Contacts between the two chains:
Residue A152 in protein 2 is in contact with residue L12 in protein 1 (closest heavy-atom distance 4.5 Å).
Residue M306 in protein 2 interacts with residue T6 in protein 1 (closest heavy-atom distance 4.6 Å).
Residue I380 in protein 2 contacts residue L9 in protein 1 (closest heavy-atom distance 4.7 Å).
Residue H302 in protein 2 contacts residue C7 in protein 1 (closest heavy-atom distance 4.1 Å).
Residue F356 in protein 2 contacts residue S5 in protein 1 (closest heavy-atom distance 3.8 Å).
Residue H302 in protein 2 interacts with residue C1 in protein 1 (closest heavy-atom distance 4.1 Å).
Residue V305 in protein 2 interacts with residue T6 in protein 1 (closest heavy-atom distance 3.5 Å).
Residue H381 in protein 2 is in contact with residue L9 in protein 1 (closest heavy-atom distance 4.3 Å).
Residue A145 in protein 2 is in contact with residue E15 in protein 1 (closest heavy-atom distance 3.3 Å).
Residue H377 in protein 2 contacts residue L12 in protein 1 (closest heavy-atom distance 3.7 Å).
Residue W361 in protein 2 is in contact with residue N3 in protein 1 (closest heavy-atom distance 3.0 Å).
Residue F356 in protein 2 interacts with residue T6 in protein 1 (closest heavy-atom distance 4.5 Å).
Residue F359 in protein 2 contacts residue S5 in protein 1 (closest heavy-atom distance 2.3 Å).
Residue S292 in protein 2 interacts with residue Q14 in protein 1 (closest heavy-atom distance 3.9 Å).
Residue E294 in protein 2 contacts residue C1 in protein 1 (closest heavy-atom distance 4.7 Å).
Residue T138 in protein 2 interacts with residue L19 in protein 1 (closest heavy-atom distance 4.3 Å).
Residue I198 in protein 2 interacts with residue L9 in protein 1 (closest heavy-atom distance 3.9 Å).
Residue Y234 in protein 2 contacts residue T6 in protein 1 (closest heavy-atom distance 3.7 Å).
Residue L142 in protein 2 contacts residue L19 in protein 1 (closest heavy-atom distance 3.7 Å).
Residue L291 in protein 2 is in contact with residue Q14 in protein 1 (closest heavy-atom distance 4.1 Å).
Residue V293 in protein 2 contacts residue K11 in protein 1 (closest heavy-atom distance 3.8 Å).
Residue V205 in protein 2 contacts residue H17 in protein 1 (closest heavy-atom distance 3.8 Å).
Residue R362 in protein 2 contacts residue K11 in protein 1 (closest heavy-atom distance 3.6 Å).
Residue H381 in protein 2 is in contact with residue L12 in protein 1 (closest heavy-atom distance 4.5 Å).
Residue V293 in protein 2 interacts with residue C1 in protein 1 (closest heavy-atom distance 3.2 Å).
Residue P360 in protein 2 interacts with residue S5 in protein 1 (closest heavy-atom distance 2.9 Å).
Residue A145 in protein 2 is in contact with residue L12 in protein 1 (closest heavy-atom distance 4.5 Å).
Residue I380 in protein 2 is in contact with residue S5 in protein 1 (closest heavy-atom distance 4.2 Å).
Residue H302 in protein 2 interacts with residue T6 in protein 1 (closest heavy-atom distance 3.2 Å).
Residue I380 in protein 2 is in contact with residue V8 in protein 1 (closest heavy-atom distance 3.7 Å).
Residue Y149 in protein 2 contacts residue L16 in protein 1 (closest heavy-atom distance 3.9 Å).
Residue W361 in protein 2 contacts residue S2 in protein 1 (closest heavy-atom distance 4.0 Å).
Residue R362 in protein 2 contacts residue N3 in protein 1 (closest heavy-atom distance 3.9 Å).
Residue W361 in protein 2 is in contact with residue S5 in protein 1 (closest heavy-atom distance 3.8 Å).
Residue K141 in protein 2 contacts residue L19 in protein 1 (closest heavy-atom distance 3.8 Å).
Residue V293 in protein 2 contacts residue Q14 in protein 1 (closest heavy-atom distance 3.4 Å).
Residue L142 in protein 2 is in contact with residue L16 in protein 1 (closest heavy-atom distance 4.2 Å).
Residue V205 in protein 2 contacts residue S13 in protein 1 (closest heavy-atom distance 4.2 Å).
Residue K141 in protein 2 interacts with residue E15 in protein 1 (closest heavy-atom distance 4.1 Å).
Residue H377 in protein 2 is in contact with residue V8 in protein 1 (closest heavy-atom distance 3.4 Å).
Residue L298 in protein 2 interacts with residue C1 in protein 1 (closest heavy-atom distance 3.4 Å).
Residue T295 in protein 2 interacts with residue C1 in protein 1 (closest heavy-atom distance 3.0 Å).
Residue Y372 in protein 2 contacts residue S5 in protein 1 (closest heavy-atom distance 2.9 Å).
Residue V293 in protein 2 is in contact with residue C7 in protein 1 (closest heavy-atom distance 4.1 Å).
Residue L291 in protein 2 interacts with residue H17 in protein 1 (closest heavy-atom distance 3.6 Å).
Residue M376 in protein 2 contacts residue S5 in protein 1 (closest heavy-atom distance 4.1 Å).
Residue L202 in protein 2 contacts residue S13 in protein 1 (closest heavy-atom distance 4.5 Å).
Residue V293 in protein 2 interacts with residue G10 in protein 1 (closest heavy-atom distance 3.5 Å).
Residue V293 in protein 2 is in contact with residue S2 in protein 1 (closest heavy-atom distance 4.2 Å).
Residue W361 in protein 2 contacts residue L4 in protein 1 (closest heavy-atom distance 3.8 Å).
Residue H201 in protein 2 contacts residue S13 in protein 1 (closest heavy-atom distance 3.1 Å).
Residue E294 in protein 2 is in contact with residue Q14 in protein 1 (closest heavy-atom distance 2.3 Å).
Residue Y299 in protein 2 is in contact with residue C1 in protein 1 (closest heavy-atom distance 4.0 Å).
Residue A145 in protein 2 contacts residue L16 in protein 1 (closest heavy-atom distance 4.3 Å).
Residue M230 in protein 2 interacts with residue T6 in protein 1 (closest heavy-atom distance 4.3 Å).
Residue L148 in protein 2 contacts residue L12 in protein 1 (closest heavy-atom distance 3.7 Å).
Residue P360 in protein 2 is in contact with residue L4 in protein 1 (closest heavy-atom distance 3.3 Å).
Residue T295 in protein 2 contacts residue S2 in protein 1 (closest heavy-atom distance 4.7 Å).
Residue Y146 in protein 2 contacts residue L16 in protein 1 (closest heavy-atom distance 3.8 Å).
Residue Y299 in protein 2 contacts residue S2 in protein 1 (closest heavy-atom distance 3.0 Å).

Sequence of protein 2:
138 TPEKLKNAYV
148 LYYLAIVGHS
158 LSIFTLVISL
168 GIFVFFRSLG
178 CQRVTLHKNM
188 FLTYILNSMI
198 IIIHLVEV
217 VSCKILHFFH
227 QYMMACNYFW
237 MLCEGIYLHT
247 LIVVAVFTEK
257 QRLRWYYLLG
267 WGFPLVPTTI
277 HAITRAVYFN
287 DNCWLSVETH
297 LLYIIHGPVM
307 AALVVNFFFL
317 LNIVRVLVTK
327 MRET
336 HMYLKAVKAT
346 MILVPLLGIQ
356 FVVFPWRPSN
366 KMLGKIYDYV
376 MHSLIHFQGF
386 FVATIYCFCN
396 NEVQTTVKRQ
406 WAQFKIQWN

Sequence of protein 1:
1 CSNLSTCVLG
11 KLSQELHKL

This data describes a binding interaction between two proteins.